Contacts between the two chains:
Residue S64 in protein 1 contacts residue G43 in protein 2 (closest heavy-atom distance 3.3 Å).
Residue I68 in protein 1 contacts residue L46 in protein 2 (closest heavy-atom distance 3.8 Å).
Residue L42 in protein 1 contacts residue Q67 in protein 2 (closest heavy-atom distance 3.4 Å).
Residue F75 in protein 1 interacts with residue T51 in protein 2 (closest heavy-atom distance 3.0 Å).
Residue Q35 in protein 1 contacts residue L34 in protein 2 (closest heavy-atom distance 3.4 Å).
Residue L65 in protein 1 is in contact with residue E58 in protein 2 (closest heavy-atom distance 3.6 Å).
Residue L34 in protein 1 interacts with residue Y31 in protein 2 (closest heavy-atom distance 3.7 Å).
Residue Y24 in protein 1 interacts with residue E23 in protein 2 (closest heavy-atom distance 3.1 Å).
Residue S64 in protein 1 interacts with residue L61 in protein 2 (closest heavy-atom distance 3.5 Å).
Residue L27 in protein 1 is in contact with residue L27 in protein 2 (closest heavy-atom distance 3.7 Å).
Residue K28 in protein 1 is in contact with residue L27 in protein 2 (closest heavy-atom distance 3.7 Å).
Residue I68 in protein 1 contacts residue E58 in protein 2 (closest heavy-atom distance 3.6 Å).
Residue Q38 in protein 1 interacts with residue L41 in protein 2 (closest heavy-atom distance 3.6 Å).
Residue L61 in protein 1 interacts with residue L61 in protein 2 (closest heavy-atom distance 3.5 Å).
Residue L46 in protein 1 is in contact with residue I68 in protein 2 (closest heavy-atom distance 3.7 Å).
Residue Y24 in protein 1 contacts residue L27 in protein 2 (closest heavy-atom distance 3.7 Å).
Residue Q38 in protein 1 interacts with residue Q38 in protein 2 (closest heavy-atom distance 3.1 Å).
Residue S64 in protein 1 interacts with residue L42 in protein 2 (closest heavy-atom distance 2.8 Å).
Residue E58 in protein 1 contacts residue L65 in protein 2 (closest heavy-atom distance 3.4 Å).
Residue L27 in protein 1 contacts residue K28 in protein 2 (closest heavy-atom distance 3.8 Å).
Residue I68 in protein 1 contacts residue L54 in protein 2 (closest heavy-atom distance 3.4 Å).
Residue L27 in protein 1 is in contact with residue Y24 in protein 2 (closest heavy-atom distance 3.7 Å).
Residue L61 in protein 1 interacts with residue S64 in protein 2 (closest heavy-atom distance 3.6 Å).
Residue S64 in protein 1 is in contact with residue L41 in protein 2 (closest heavy-atom distance 3.8 Å).
Residue R69 in protein 1 contacts residue D62 in protein 2 (closest heavy-atom distance 3.5 Å).
Residue L54 in protein 1 contacts residue I68 in protein 2 (closest heavy-atom distance 3.6 Å).
Residue E58 in protein 1 is in contact with residue R72 in protein 2 (closest heavy-atom distance 2.9 Å).
Residue Y31 in protein 1 is in contact with residue Y31 in protein 2 (closest heavy-atom distance 3.6 Å).
Residue Y31 in protein 1 is in contact with residue R30 in protein 2 (closest heavy-atom distance 3.4 Å).
Residue R69 in protein 1 is in contact with residue E58 in protein 2 (closest heavy-atom distance 3.3 Å).
Residue E23 in protein 1 contacts residue Y24 in protein 2 (closest heavy-atom distance 3.3 Å).
Residue S20 in protein 1 contacts residue S20 in protein 2 (closest heavy-atom distance 3.3 Å).
Residue G43 in protein 1 interacts with residue Q67 in protein 2 (closest heavy-atom distance 3.5 Å).
Residue L71 in protein 1 contacts residue L46 in protein 2 (closest heavy-atom distance 3.3 Å).
Residue I68 in protein 1 interacts with residue L57 in protein 2 (closest heavy-atom distance 3.6 Å).
Residue R72 in protein 1 contacts residue E58 in protein 2 (closest heavy-atom distance 2.9 Å).
Residue R72 in protein 1 is in contact with residue E55 in protein 2 (closest heavy-atom distance 2.7 Å).
Residue L42 in protein 1 interacts with residue S64 in protein 2 (closest heavy-atom distance 2.6 Å).
Residue G43 in protein 1 is in contact with residue S64 in protein 2 (closest heavy-atom distance 3.0 Å).
Residue L34 in protein 1 interacts with residue Q35 in protein 2 (closest heavy-atom distance 2.9 Å).
Residue E55 in protein 1 is in contact with residue R72 in protein 2 (closest heavy-atom distance 3.3 Å).
Residue R30 in protein 1 contacts residue Y31 in protein 2 (closest heavy-atom distance 3.3 Å).
Residue D62 in protein 1 is in contact with residue L65 in protein 2 (closest heavy-atom distance 3.7 Å).
Residue I68 in protein 1 contacts residue N40 in protein 2 (closest heavy-atom distance 3.5 Å).
Residue L46 in protein 1 interacts with residue L71 in protein 2 (closest heavy-atom distance 3.5 Å).
Residue I68 in protein 1 is in contact with residue L61 in protein 2 (closest heavy-atom distance 3.7 Å).
Residue L42 in protein 1 contacts residue Q60 in protein 2 (closest heavy-atom distance 3.1 Å).
Residue L41 in protein 1 contacts residue S64 in protein 2 (closest heavy-atom distance 3.6 Å).
Residue L61 in protein 1 interacts with residue I68 in protein 2 (closest heavy-atom distance 3.4 Å).
Residue R72 in protein 1 is in contact with residue T51 in protein 2 (closest heavy-atom distance 3.5 Å).
Residue L34 in protein 1 contacts residue Q38 in protein 2 (closest heavy-atom distance 3.3 Å).
Residue M76 in protein 1 interacts with residue T51 in protein 2 (closest heavy-atom distance 3.8 Å).
Residue E44 in protein 1 contacts residue Q67 in protein 2 (closest heavy-atom distance 3.4 Å).
Residue T51 in protein 1 interacts with residue F75 in protein 2 (closest heavy-atom distance 3.7 Å).
Residue T37 in protein 1 is in contact with residue Q38 in protein 2 (closest heavy-atom distance 3.5 Å).
Residue E17 in protein 1 interacts with residue S20 in protein 2 (closest heavy-atom distance 3.3 Å).
Residue E58 in protein 1 interacts with residue R69 in protein 2 (closest heavy-atom distance 3.4 Å).
Residue L54 in protein 1 is in contact with residue L71 in protein 2 (closest heavy-atom distance 3.8 Å).
Residue Q38 in protein 1 contacts residue T37 in protein 2 (closest heavy-atom distance 3.2 Å).
Residue L34 in protein 1 interacts with residue L34 in protein 2 (closest heavy-atom distance 3.7 Å).

Sequence of protein 2:
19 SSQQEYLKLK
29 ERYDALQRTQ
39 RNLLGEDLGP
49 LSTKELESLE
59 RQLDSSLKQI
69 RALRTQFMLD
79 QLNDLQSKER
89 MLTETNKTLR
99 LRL

Sequence of protein 1:
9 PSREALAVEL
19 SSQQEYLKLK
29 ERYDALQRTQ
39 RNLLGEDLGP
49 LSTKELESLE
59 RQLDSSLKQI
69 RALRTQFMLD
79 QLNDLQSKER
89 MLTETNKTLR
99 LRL

This data describes a binding interaction between two proteins.